Residue-level contacts at the interface:
Residue V34 in chain A contacts residue T80 in chain B (closest heavy-atom distance 4.9 Å).
Residue R24 in chain A interacts with residue S70 in chain B (closest heavy-atom distance 4.0 Å).

Sequence of chain B:
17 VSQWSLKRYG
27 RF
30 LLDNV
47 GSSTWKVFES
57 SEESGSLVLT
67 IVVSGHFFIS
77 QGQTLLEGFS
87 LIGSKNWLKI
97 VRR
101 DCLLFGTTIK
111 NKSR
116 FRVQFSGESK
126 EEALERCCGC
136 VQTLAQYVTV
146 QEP

These two protein chains interact to form a complex.

Sequence of chain A:
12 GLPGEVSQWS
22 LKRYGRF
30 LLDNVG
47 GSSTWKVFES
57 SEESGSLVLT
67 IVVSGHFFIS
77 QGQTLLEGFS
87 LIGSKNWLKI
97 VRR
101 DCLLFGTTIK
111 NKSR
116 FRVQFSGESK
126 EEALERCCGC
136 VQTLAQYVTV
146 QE